These two protein chains interact to form a complex.

Interface contacts:
Residue H214 in the second protein interacts with residue V2 in the first protein (closest heavy-atom distance 4.3 Å).
Residue Y267 in the second protein is in contact with residue V10 in the first protein (closest heavy-atom distance 3.3 Å).
Residue Y303 in the second protein interacts with residue Y3 in the first protein (closest heavy-atom distance 3.3 Å).
Residue T217 in the second protein contacts residue E7 in the first protein (closest heavy-atom distance 4.3 Å).
Residue M149 in the second protein contacts residue G1 in the first protein (closest heavy-atom distance 3.3 Å).
Residue W291 in the second protein interacts with residue T9 in the first protein (closest heavy-atom distance 3.9 Å).
Residue Y243 in the second protein is in contact with residue Y3 in the first protein (closest heavy-atom distance 3.0 Å).
Residue Y260 in the second protein contacts residue V10 in the first protein (closest heavy-atom distance 3.8 Å).
Residue T287 in the second protein contacts residue V10 in the first protein (closest heavy-atom distance 3.5 Å).
Residue F153 in the second protein is in contact with residue V2 in the first protein (closest heavy-atom distance 4.7 Å).
Residue K210 in the second protein contacts residue D4 in the first protein (closest heavy-atom distance 3.6 Å).
Residue T224 in the second protein interacts with residue G11 in the first protein (closest heavy-atom distance 4.5 Å).
Residue K290 in the second protein contacts residue V10 in the first protein (closest heavy-atom distance 4.7 Å).
Residue V211 in the second protein interacts with residue V2 in the first protein (closest heavy-atom distance 4.3 Å).
Residue W291 in the second protein contacts residue V10 in the first protein (closest heavy-atom distance 4.1 Å).
Residue Y315 in the second protein contacts residue G1 in the first protein (closest heavy-atom distance 3.2 Å).
Residue T286 in the second protein is in contact with residue C12 in the first protein (closest heavy-atom distance 4.2 Å).
Residue A283 in the second protein contacts residue G11 in the first protein (closest heavy-atom distance 4.2 Å).
Residue M189 in the second protein is in contact with residue V2 in the first protein (closest heavy-atom distance 4.7 Å).
Residue C228 in the second protein is in contact with residue C12 in the first protein (closest heavy-atom distance 2.0 Å).
Residue H214 in the second protein is in contact with residue E7 in the first protein (closest heavy-atom distance 3.2 Å).
Residue Y203 in the second protein is in contact with residue G1 in the first protein (closest heavy-atom distance 3.9 Å).
Residue Y303 in the second protein contacts residue D4 in the first protein (closest heavy-atom distance 3.6 Å).
Residue D221 in the second protein is in contact with residue V10 in the first protein (closest heavy-atom distance 2.6 Å).
Residue K290 in the second protein is in contact with residue G11 in the first protein (closest heavy-atom distance 4.1 Å).
Residue E207 in the second protein is in contact with residue G1 in the first protein (closest heavy-atom distance 3.6 Å).
Residue A294 in the second protein is in contact with residue H8 in the first protein (closest heavy-atom distance 4.3 Å).
Residue T224 in the second protein is in contact with residue V10 in the first protein (closest heavy-atom distance 3.7 Å).
Residue K210 in the second protein interacts with residue Y3 in the first protein (closest heavy-atom distance 4.3 Å).
Residue Q299 in the second protein is in contact with residue Y3 in the first protein (closest heavy-atom distance 4.0 Å).
Residue D221 in the second protein contacts residue T9 in the first protein (closest heavy-atom distance 3.5 Å).
Residue T307 in the second protein contacts residue D4 in the first protein (closest heavy-atom distance 4.0 Å).
Residue T217 in the second protein contacts residue T9 in the first protein (closest heavy-atom distance 3.9 Å).
Residue Y151 in the second protein interacts with residue V2 in the first protein (closest heavy-atom distance 3.4 Å).
Residue Y267 in the second protein interacts with residue G11 in the first protein (closest heavy-atom distance 3.9 Å).
Residue Q299 in the second protein interacts with residue R6 in the first protein (closest heavy-atom distance 4.1 Å).
Residue L300 in the second protein is in contact with residue Y3 in the first protein (closest heavy-atom distance 4.1 Å).
Residue K290 in the second protein contacts residue T9 in the first protein (closest heavy-atom distance 2.7 Å).
Residue V220 in the second protein contacts residue T9 in the first protein (closest heavy-atom distance 4.1 Å).
Residue W291 in the second protein contacts residue H8 in the first protein (closest heavy-atom distance 3.9 Å).
Residue D221 in the second protein is in contact with residue H8 in the first protein (closest heavy-atom distance 4.7 Å).
Residue H214 in the second protein interacts with residue Y3 in the first protein (closest heavy-atom distance 3.9 Å).
Residue Y243 in the second protein is in contact with residue V2 in the first protein (closest heavy-atom distance 4.0 Å).
Residue T287 in the second protein is in contact with residue G11 in the first protein (closest heavy-atom distance 3.1 Å).
Residue F177 in the second protein contacts residue G1 in the first protein (closest heavy-atom distance 4.5 Å).
Residue E207 in the second protein contacts residue V2 in the first protein (closest heavy-atom distance 3.3 Å).
Residue R241 in the second protein interacts with residue H8 in the first protein (closest heavy-atom distance 4.9 Å).
Residue L225 in the second protein is in contact with residue V10 in the first protein (closest heavy-atom distance 4.3 Å).
Residue Y303 in the second protein contacts residue G1 in the first protein (closest heavy-atom distance 2.6 Å).
Residue Y151 in the second protein interacts with residue G1 in the first protein (closest heavy-atom distance 2.8 Å).
Residue W311 in the second protein contacts residue G1 in the first protein (closest heavy-atom distance 4.1 Å).
Residue V296 in the second protein interacts with residue H8 in the first protein (closest heavy-atom distance 3.4 Å).
Residue A213 in the second protein is in contact with residue E7 in the first protein (closest heavy-atom distance 4.3 Å).
Residue T217 in the second protein interacts with residue H8 in the first protein (closest heavy-atom distance 3.5 Å).
Residue R241 in the second protein interacts with residue E7 in the first protein (closest heavy-atom distance 4.1 Å).
Residue K210 in the second protein is in contact with residue E7 in the first protein (closest heavy-atom distance 4.6 Å).
Residue T224 in the second protein interacts with residue C12 in the first protein (closest heavy-atom distance 4.7 Å).
Residue Y303 in the second protein interacts with residue V2 in the first protein (closest heavy-atom distance 3.1 Å).
Residue K210 in the second protein is in contact with residue V2 in the first protein (closest heavy-atom distance 3.4 Å).
Residue Q299 in the second protein contacts residue H8 in the first protein (closest heavy-atom distance 3.3 Å).

Sequence of the second protein:
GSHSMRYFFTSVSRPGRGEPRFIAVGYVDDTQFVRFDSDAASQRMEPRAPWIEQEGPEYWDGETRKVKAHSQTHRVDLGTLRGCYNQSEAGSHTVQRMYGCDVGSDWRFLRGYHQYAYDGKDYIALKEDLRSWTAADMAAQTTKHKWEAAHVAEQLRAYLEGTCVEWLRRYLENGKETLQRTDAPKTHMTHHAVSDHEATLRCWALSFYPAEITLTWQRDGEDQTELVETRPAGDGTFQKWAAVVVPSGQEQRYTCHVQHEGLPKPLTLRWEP

Sequence of the first protein:
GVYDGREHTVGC